Sequence of chain A:
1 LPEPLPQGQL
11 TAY

Sequence of chain B:
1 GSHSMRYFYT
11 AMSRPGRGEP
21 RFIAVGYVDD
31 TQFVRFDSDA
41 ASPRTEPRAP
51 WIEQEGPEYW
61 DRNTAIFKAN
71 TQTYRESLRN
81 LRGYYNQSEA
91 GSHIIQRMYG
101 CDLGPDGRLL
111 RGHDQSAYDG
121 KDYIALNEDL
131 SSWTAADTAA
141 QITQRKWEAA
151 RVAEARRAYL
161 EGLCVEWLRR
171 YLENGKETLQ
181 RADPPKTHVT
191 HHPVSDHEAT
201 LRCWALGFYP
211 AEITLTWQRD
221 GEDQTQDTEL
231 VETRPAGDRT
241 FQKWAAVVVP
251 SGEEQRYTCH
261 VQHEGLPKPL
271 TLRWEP

Interface contacts:
Residue Q96 in chain B contacts residue Y13 in chain A (closest heavy-atom distance 4.4 Å).
Residue T73 in chain B interacts with residue T11 in chain A (closest heavy-atom distance 3.9 Å).
Residue N80 in chain B contacts residue Y13 in chain A (closest heavy-atom distance 3.5 Å).
Residue W167 in chain B is in contact with residue L1 in chain A (closest heavy-atom distance 3.3 Å).
Residue Y123 in chain B is in contact with residue Y13 in chain A (closest heavy-atom distance 3.9 Å).
Residue Y99 in chain B contacts residue E3 in chain A (closest heavy-atom distance 3.2 Å).
Residue I66 in chain B is in contact with residue E3 in chain A (closest heavy-atom distance 3.2 Å).
Residue Y7 in chain B is in contact with residue P2 in chain A (closest heavy-atom distance 3.3 Å).
Residue R62 in chain B contacts residue P4 in chain A (closest heavy-atom distance 4.4 Å).
Residue F67 in chain B is in contact with residue P2 in chain A (closest heavy-atom distance 3.5 Å).
Residue L81 in chain B is in contact with residue Y13 in chain A (closest heavy-atom distance 3.3 Å).
Residue A155 in chain B interacts with residue E3 in chain A (closest heavy-atom distance 3.9 Å).
Residue N70 in chain B is in contact with residue L10 in chain A (closest heavy-atom distance 3.7 Å).
Residue R156 in chain B contacts residue E3 in chain A (closest heavy-atom distance 2.8 Å).
Residue N63 in chain B interacts with residue L1 in chain A (closest heavy-atom distance 3.6 Å).
Residue I66 in chain B interacts with residue P2 in chain A (closest heavy-atom distance 3.7 Å).
Residue Y7 in chain B is in contact with residue L1 in chain A (closest heavy-atom distance 3.2 Å).
Residue S77 in chain B contacts residue Y13 in chain A (closest heavy-atom distance 3.1 Å).
Residue W147 in chain B is in contact with residue A12 in chain A (closest heavy-atom distance 2.6 Å).
Residue S116 in chain B is in contact with residue Y13 in chain A (closest heavy-atom distance 2.7 Å).
Residue Y159 in chain B contacts residue L1 in chain A (closest heavy-atom distance 2.5 Å).
Residue N63 in chain B interacts with residue P2 in chain A (closest heavy-atom distance 3.3 Å).
Residue R156 in chain B contacts residue L10 in chain A (closest heavy-atom distance 4.7 Å).
Residue T73 in chain B is in contact with residue A12 in chain A (closest heavy-atom distance 3.7 Å).
Residue N70 in chain B contacts residue L5 in chain A (closest heavy-atom distance 4.2 Å).
Residue Y159 in chain B interacts with residue E3 in chain A (closest heavy-atom distance 3.5 Å).
Residue Y171 in chain B contacts residue L1 in chain A (closest heavy-atom distance 2.5 Å).
Residue Y9 in chain B is in contact with residue P2 in chain A (closest heavy-atom distance 3.5 Å).
Residue Y9 in chain B interacts with residue E3 in chain A (closest heavy-atom distance 4.5 Å).
Residue M5 in chain B contacts residue L1 in chain A (closest heavy-atom distance 4.0 Å).
Residue A150 in chain B interacts with residue T11 in chain A (closest heavy-atom distance 3.8 Å).
Residue A65 in chain B is in contact with residue L5 in chain A (closest heavy-atom distance 4.2 Å).
Residue Y59 in chain B contacts residue L1 in chain A (closest heavy-atom distance 3.8 Å).
Residue V152 in chain B is in contact with residue T11 in chain A (closest heavy-atom distance 3.9 Å).
Residue K146 in chain B is in contact with residue Y13 in chain A (closest heavy-atom distance 2.7 Å).
Residue I66 in chain B is in contact with residue L5 in chain A (closest heavy-atom distance 3.8 Å).
Residue I66 in chain B contacts residue P4 in chain A (closest heavy-atom distance 3.5 Å).
Residue Y159 in chain B contacts residue P4 in chain A (closest heavy-atom distance 3.7 Å).
Residue F33 in chain B contacts residue L1 in chain A (closest heavy-atom distance 4.7 Å).
Residue A69 in chain B contacts residue L10 in chain A (closest heavy-atom distance 4.2 Å).
Residue R97 in chain B interacts with residue Y13 in chain A (closest heavy-atom distance 4.2 Å).
Residue I95 in chain B is in contact with residue Y13 in chain A (closest heavy-atom distance 3.8 Å).
Residue Y159 in chain B is in contact with residue P2 in chain A (closest heavy-atom distance 3.6 Å).
Residue T73 in chain B is in contact with residue L10 in chain A (closest heavy-atom distance 3.6 Å).
Residue S77 in chain B interacts with residue A12 in chain A (closest heavy-atom distance 3.4 Å).
Residue Y74 in chain B contacts residue Y13 in chain A (closest heavy-atom distance 3.5 Å).
Residue T143 in chain B contacts residue Y13 in chain A (closest heavy-atom distance 2.6 Å).
Residue L163 in chain B contacts residue L1 in chain A (closest heavy-atom distance 3.7 Å).
Residue W147 in chain B contacts residue T11 in chain A (closest heavy-atom distance 3.7 Å).
Residue Y84 in chain B is in contact with residue Y13 in chain A (closest heavy-atom distance 2.8 Å).
Residue R97 in chain B is in contact with residue E3 in chain A (closest heavy-atom distance 3.0 Å).
Residue E76 in chain B contacts residue A12 in chain A (closest heavy-atom distance 3.9 Å).
Residue K146 in chain B is in contact with residue A12 in chain A (closest heavy-atom distance 3.6 Å).
Residue W147 in chain B interacts with residue Y13 in chain A (closest heavy-atom distance 4.1 Å).
Residue K146 in chain B is in contact with residue T11 in chain A (closest heavy-atom distance 4.5 Å).
Residue A69 in chain B is in contact with residue L5 in chain A (closest heavy-atom distance 3.7 Å).
Residue Y99 in chain B interacts with residue P2 in chain A (closest heavy-atom distance 3.3 Å).
Residue L163 in chain B contacts residue P4 in chain A (closest heavy-atom distance 3.7 Å).
Residue N80 in chain B interacts with residue A12 in chain A (closest heavy-atom distance 4.2 Å).
Residue R62 in chain B is in contact with residue L1 in chain A (closest heavy-atom distance 3.9 Å).

This data describes a binding interaction between two proteins.